These two protein chains interact to form a complex.

Contacts between the two chains:
Residue A80 in protein 2 is in contact with residue T13 in protein 1 (closest heavy-atom distance 4.0 Å).
Residue D45 in protein 2 interacts with residue Y10 in protein 1 (closest heavy-atom distance 4.3 Å).
Residue R81 in protein 2 interacts with residue T13 in protein 1 (closest heavy-atom distance 4.4 Å).
Residue G46 in protein 2 contacts residue F8 in protein 1 (closest heavy-atom distance 4.3 Å).
Residue D45 in protein 2 is in contact with residue G9 in protein 1 (closest heavy-atom distance 2.8 Å).
Residue H43 in protein 2 contacts residue I12 in protein 1 (closest heavy-atom distance 4.0 Å).
Residue H47 in protein 2 contacts residue F8 in protein 1 (closest heavy-atom distance 3.5 Å).
Residue G44 in protein 2 contacts residue I12 in protein 1 (closest heavy-atom distance 3.6 Å).
Residue G44 in protein 2 contacts residue F8 in protein 1 (closest heavy-atom distance 3.3 Å).
Residue D45 in protein 2 interacts with residue F8 in protein 1 (closest heavy-atom distance 2.8 Å).
Residue H43 in protein 2 interacts with residue F8 in protein 1 (closest heavy-atom distance 3.7 Å).
Residue H76 in protein 2 is in contact with residue F8 in protein 1 (closest heavy-atom distance 3.3 Å).
Residue E75 in protein 2 is in contact with residue F8 in protein 1 (closest heavy-atom distance 5.0 Å).
Residue D45 in protein 2 interacts with residue W11 in protein 1 (closest heavy-atom distance 3.7 Å).
Residue A82 in protein 2 is in contact with residue T13 in protein 1 (closest heavy-atom distance 2.9 Å).

Sequence of protein 2:
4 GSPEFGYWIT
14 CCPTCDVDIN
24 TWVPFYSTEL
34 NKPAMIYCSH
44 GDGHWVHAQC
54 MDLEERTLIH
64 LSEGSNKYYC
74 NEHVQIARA

Sequence of protein 1:
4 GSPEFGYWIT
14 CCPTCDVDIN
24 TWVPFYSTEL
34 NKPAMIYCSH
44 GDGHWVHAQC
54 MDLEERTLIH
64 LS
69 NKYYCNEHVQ